These two protein chains interact to form a complex.

Sequence of chain A:
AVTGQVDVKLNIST

Interface contacts:
Residue L33 in chain B interacts with residue V8 in chain A (closest heavy-atom distance 3.5 Å).
Residue D147 in chain B interacts with residue D7 in chain A (closest heavy-atom distance 3.5 Å).
Residue F35 in chain B interacts with residue L10 in chain A (closest heavy-atom distance 3.6 Å).
Residue L149 in chain B contacts residue V6 in chain A (closest heavy-atom distance 2.7 Å).
Residue T38 in chain B is in contact with residue N11 in chain A (closest heavy-atom distance 3.0 Å).
Residue D144 in chain B interacts with residue N11 in chain A (closest heavy-atom distance 3.2 Å).
Residue T32 in chain B contacts residue D7 in chain A (closest heavy-atom distance 3.2 Å).
Residue V153 in chain B contacts residue A1 in chain A (closest heavy-atom distance 3.5 Å).
Residue N28 in chain B interacts with residue T3 in chain A (closest heavy-atom distance 3.1 Å).
Residue G143 in chain B interacts with residue N11 in chain A (closest heavy-atom distance 3.7 Å).
Residue V153 in chain B interacts with residue V2 in chain A (closest heavy-atom distance 2.8 Å).
Residue T152 in chain B is in contact with residue T3 in chain A (closest heavy-atom distance 3.2 Å).
Residue K37 in chain B contacts residue N11 in chain A (closest heavy-atom distance 3.4 Å).
Residue L85 in chain B contacts residue K9 in chain A (closest heavy-atom distance 3.7 Å).
Residue N28 in chain B is in contact with residue V2 in chain A (closest heavy-atom distance 3.6 Å).
Residue K37 in chain B is in contact with residue T14 in chain A (closest heavy-atom distance 3.1 Å).
Residue G31 in chain B interacts with residue D7 in chain A (closest heavy-atom distance 2.9 Å).
Residue Q142 in chain B contacts residue I12 in chain A (closest heavy-atom distance 3.3 Å).
Residue T148 in chain B contacts residue D7 in chain A (closest heavy-atom distance 3.1 Å).
Residue T148 in chain B contacts residue Q5 in chain A (closest heavy-atom distance 3.0 Å).
Residue K146 in chain B is in contact with residue V8 in chain A (closest heavy-atom distance 3.3 Å).
Residue F30 in chain B interacts with residue Q5 in chain A (closest heavy-atom distance 2.7 Å).
Residue F155 in chain B is in contact with residue A1 in chain A (closest heavy-atom distance 3.4 Å).
Residue L33 in chain B contacts residue D7 in chain A (closest heavy-atom distance 2.7 Å).
Residue L150 in chain B is in contact with residue G4 in chain A (closest heavy-atom distance 3.3 Å).
Residue E24 in chain B contacts residue Q5 in chain A (closest heavy-atom distance 3.1 Å).
Residue K140 in chain B is in contact with residue I12 in chain A (closest heavy-atom distance 3.5 Å).
Residue V151 in chain B contacts residue G4 in chain A (closest heavy-atom distance 2.8 Å).
Residue M27 in chain B is in contact with residue T3 in chain A (closest heavy-atom distance 3.5 Å).
Residue T148 in chain B interacts with residue V6 in chain A (closest heavy-atom distance 3.7 Å).
Residue N28 in chain B contacts residue Q5 in chain A (closest heavy-atom distance 2.8 Å).
Residue Y145 in chain B interacts with residue L10 in chain A (closest heavy-atom distance 2.8 Å).
Residue G31 in chain B contacts residue Q5 in chain A (closest heavy-atom distance 3.2 Å).
Residue G31 in chain B is in contact with residue V6 in chain A (closest heavy-atom distance 3.3 Å).
Residue T32 in chain B interacts with residue K9 in chain A (closest heavy-atom distance 3.2 Å).
Residue L150 in chain B interacts with residue Q5 in chain A (closest heavy-atom distance 3.4 Å).
Residue K29 in chain B contacts residue Q5 in chain A (closest heavy-atom distance 3.7 Å).
Residue D144 in chain B contacts residue L10 in chain A (closest heavy-atom distance 3.4 Å).
Residue L33 in chain B interacts with residue K9 in chain A (closest heavy-atom distance 3.0 Å).
Residue L85 in chain B is in contact with residue V8 in chain A (closest heavy-atom distance 3.5 Å).
Residue D147 in chain B contacts residue V8 in chain A (closest heavy-atom distance 2.6 Å).
Residue N28 in chain B contacts residue G4 in chain A (closest heavy-atom distance 3.1 Å).
Residue T38 in chain B contacts residue I12 in chain A (closest heavy-atom distance 3.3 Å).
Residue Y96 in chain B interacts with residue V8 in chain A (closest heavy-atom distance 3.4 Å).
Residue Q142 in chain B contacts residue S13 in chain A (closest heavy-atom distance 2.9 Å).
Residue M27 in chain B is in contact with residue Q5 in chain A (closest heavy-atom distance 3.6 Å).
Residue L149 in chain B contacts residue Q5 in chain A (closest heavy-atom distance 3.5 Å).
Residue T38 in chain B interacts with residue T14 in chain A (closest heavy-atom distance 3.6 Å).
Residue F35 in chain B contacts residue V8 in chain A (closest heavy-atom distance 3.5 Å).
Residue Y145 in chain B is in contact with residue I12 in chain A (closest heavy-atom distance 3.5 Å).
Residue T38 in chain B is in contact with residue S13 in chain A (closest heavy-atom distance 2.7 Å).
Residue V151 in chain B interacts with residue T3 in chain A (closest heavy-atom distance 3.2 Å).
Residue K29 in chain B is in contact with residue D7 in chain A (closest heavy-atom distance 2.6 Å).
Residue A141 in chain B contacts residue I12 in chain A (closest heavy-atom distance 3.6 Å).
Residue K37 in chain B contacts residue S13 in chain A (closest heavy-atom distance 3.0 Å).
Residue L46 in chain B interacts with residue L10 in chain A (closest heavy-atom distance 3.5 Å).
Residue G36 in chain B contacts residue N11 in chain A (closest heavy-atom distance 3.0 Å).
Residue F35 in chain B interacts with residue K9 in chain A (closest heavy-atom distance 3.1 Å).
Residue G143 in chain B is in contact with residue I12 in chain A (closest heavy-atom distance 3.0 Å).
Residue Y145 in chain B is in contact with residue K9 in chain A (closest heavy-atom distance 3.4 Å).

Sequence of chain B:
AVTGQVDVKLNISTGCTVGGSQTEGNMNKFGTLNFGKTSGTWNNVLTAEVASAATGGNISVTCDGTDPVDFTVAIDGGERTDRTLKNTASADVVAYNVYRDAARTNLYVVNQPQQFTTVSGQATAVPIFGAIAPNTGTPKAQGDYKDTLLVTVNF